Residue-level contacts at the interface:
Residue I96 in chain A contacts residue Q57 in chain B (closest heavy-atom distance 3.3 Å).
Residue R46 in chain A contacts residue Q295 in chain B (closest heavy-atom distance 2.7 Å).
Residue Y111 in chain A is in contact with residue N112 in chain B (closest heavy-atom distance 3.2 Å).
Residue V85 in chain A contacts residue K10 in chain B (closest heavy-atom distance 3.1 Å).
Residue K99 in chain A interacts with residue Y59 in chain B (closest heavy-atom distance 3.0 Å).
Residue M71 in chain A interacts with residue L56 in chain B (closest heavy-atom distance 3.3 Å).
Residue V68 in chain A is in contact with residue Q57 in chain B (closest heavy-atom distance 3.3 Å).
Residue M110 in chain A contacts residue G111 in chain B (closest heavy-atom distance 2.7 Å).
Residue R52 in chain A contacts residue D238 in chain B (closest heavy-atom distance 2.8 Å).
Residue C83 in chain A interacts with residue R41 in chain B (closest heavy-atom distance 2.9 Å).
Residue D88 in chain A interacts with residue S8 in chain B (closest heavy-atom distance 3.0 Å).
Residue I70 in chain A is in contact with residue L56 in chain B (closest heavy-atom distance 3.2 Å).
Residue I96 in chain A contacts residue L55 in chain B (closest heavy-atom distance 3.4 Å).
Residue D88 in chain A contacts residue K329 in chain B (closest heavy-atom distance 3.3 Å).
Residue L101 in chain A interacts with residue V60 in chain B (closest heavy-atom distance 2.8 Å).
Residue N102 in chain A interacts with residue R94 in chain B (closest heavy-atom distance 2.9 Å).
Residue E59 in chain A contacts residue R122 in chain B (closest heavy-atom distance 2.6 Å).
Residue Q66 in chain A contacts residue P82 in chain B (closest heavy-atom distance 3.0 Å).
Residue W60 in chain A contacts residue S26 in chain B (closest heavy-atom distance 3.3 Å).
Residue T100 in chain A is in contact with residue V60 in chain B (closest heavy-atom distance 3.4 Å).
Residue K39 in chain A interacts with residue D316 in chain B (closest heavy-atom distance 3.3 Å).
Residue D88 in chain A interacts with residue K10 in chain B (closest heavy-atom distance 3.1 Å).
Residue M41 in chain A is in contact with residue M257 in chain B (closest heavy-atom distance 3.0 Å).
Residue K577 in chain A is in contact with residue V153 in chain B (closest heavy-atom distance 3.4 Å).
Residue R63 in chain A is in contact with residue Y75 in chain B (closest heavy-atom distance 3.3 Å).
Residue N57 in chain A contacts residue R341 in chain B (closest heavy-atom distance 2.9 Å).
Residue S87 in chain A contacts residue N7 in chain B (closest heavy-atom distance 3.3 Å).
Residue P67 in chain A contacts residue D30 in chain B (closest heavy-atom distance 2.8 Å).
Residue T53 in chain A interacts with residue W294 in chain B (closest heavy-atom distance 3.1 Å).
Residue Q94 in chain A interacts with residue I53 in chain B (closest heavy-atom distance 2.7 Å).
Residue K39 in chain A interacts with residue E315 in chain B (closest heavy-atom distance 2.7 Å).
Residue R34 in chain A is in contact with residue I273 in chain B (closest heavy-atom distance 2.5 Å).
Residue V104 in chain A interacts with residue H106 in chain B (closest heavy-atom distance 3.3 Å).
Residue T86 in chain A is in contact with residue K10 in chain B (closest heavy-atom distance 3.0 Å).
Residue K99 in chain A contacts residue V60 in chain B (closest heavy-atom distance 2.7 Å).
Residue R63 in chain A contacts residue H25 in chain B (closest heavy-atom distance 3.2 Å).
Residue H69 in chain A contacts residue Q57 in chain B (closest heavy-atom distance 2.7 Å).
Residue N45 in chain A interacts with residue D238 in chain B (closest heavy-atom distance 2.9 Å).
Residue K99 in chain A interacts with residue M101 in chain B (closest heavy-atom distance 2.8 Å).
Residue T86 in chain A is in contact with residue L9 in chain B (closest heavy-atom distance 3.3 Å).
Residue Y111 in chain A contacts residue K132 in chain B (closest heavy-atom distance 3.1 Å).
Residue I96 in chain A contacts residue L56 in chain B (closest heavy-atom distance 3.0 Å).
Residue Q94 in chain A is in contact with residue L55 in chain B (closest heavy-atom distance 3.1 Å).
Residue K99 in chain A contacts residue S58 in chain B (closest heavy-atom distance 2.9 Å).
Residue S112 in chain A interacts with residue D133 in chain B (closest heavy-atom distance 3.0 Å).
Residue L98 in chain A interacts with residue S58 in chain B (closest heavy-atom distance 3.0 Å).
Residue T53 in chain A contacts residue F293 in chain B (closest heavy-atom distance 3.4 Å).
Residue L101 in chain A contacts residue A62 in chain B (closest heavy-atom distance 3.0 Å).
Residue S114 in chain A contacts residue H216 in chain B (closest heavy-atom distance 3.1 Å).
Residue K48 in chain A interacts with residue D238 in chain B (closest heavy-atom distance 3.2 Å).
Residue N45 in chain A interacts with residue L236 in chain B (closest heavy-atom distance 2.8 Å).
Residue S84 in chain A interacts with residue D12 in chain B (closest heavy-atom distance 3.0 Å).
Residue P67 in chain A is in contact with residue I99 in chain B (closest heavy-atom distance 3.4 Å).
Residue S87 in chain A is in contact with residue S8 in chain B (closest heavy-atom distance 3.3 Å).
Residue I49 in chain A contacts residue G237 in chain B (closest heavy-atom distance 3.2 Å).
Residue R64 in chain A contacts residue K27 in chain B (closest heavy-atom distance 2.8 Å).
Residue V104 in chain A contacts residue R90 in chain B (closest heavy-atom distance 2.9 Å).
Residue M41 in chain A is in contact with residue K253 in chain B (closest heavy-atom distance 3.2 Å).
Residue Q66 in chain A contacts residue S80 in chain B (closest heavy-atom distance 2.9 Å).
Residue N45 in chain A contacts residue G237 in chain B (closest heavy-atom distance 3.4 Å).

Sequence of chain B:
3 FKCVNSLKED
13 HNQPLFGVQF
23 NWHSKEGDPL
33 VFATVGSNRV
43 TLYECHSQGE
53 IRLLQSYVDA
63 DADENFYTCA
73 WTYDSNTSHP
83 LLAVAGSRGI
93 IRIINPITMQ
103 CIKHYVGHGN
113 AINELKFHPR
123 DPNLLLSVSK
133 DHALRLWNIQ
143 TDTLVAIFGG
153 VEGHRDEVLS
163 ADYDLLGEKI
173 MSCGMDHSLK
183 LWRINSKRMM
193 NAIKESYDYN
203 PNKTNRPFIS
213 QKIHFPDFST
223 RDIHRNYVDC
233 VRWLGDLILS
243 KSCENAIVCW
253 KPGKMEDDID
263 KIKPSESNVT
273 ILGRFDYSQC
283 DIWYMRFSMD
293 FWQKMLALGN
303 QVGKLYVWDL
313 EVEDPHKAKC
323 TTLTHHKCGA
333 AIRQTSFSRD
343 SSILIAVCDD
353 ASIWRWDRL

These two protein chains interact to form a complex.

Sequence of chain A:
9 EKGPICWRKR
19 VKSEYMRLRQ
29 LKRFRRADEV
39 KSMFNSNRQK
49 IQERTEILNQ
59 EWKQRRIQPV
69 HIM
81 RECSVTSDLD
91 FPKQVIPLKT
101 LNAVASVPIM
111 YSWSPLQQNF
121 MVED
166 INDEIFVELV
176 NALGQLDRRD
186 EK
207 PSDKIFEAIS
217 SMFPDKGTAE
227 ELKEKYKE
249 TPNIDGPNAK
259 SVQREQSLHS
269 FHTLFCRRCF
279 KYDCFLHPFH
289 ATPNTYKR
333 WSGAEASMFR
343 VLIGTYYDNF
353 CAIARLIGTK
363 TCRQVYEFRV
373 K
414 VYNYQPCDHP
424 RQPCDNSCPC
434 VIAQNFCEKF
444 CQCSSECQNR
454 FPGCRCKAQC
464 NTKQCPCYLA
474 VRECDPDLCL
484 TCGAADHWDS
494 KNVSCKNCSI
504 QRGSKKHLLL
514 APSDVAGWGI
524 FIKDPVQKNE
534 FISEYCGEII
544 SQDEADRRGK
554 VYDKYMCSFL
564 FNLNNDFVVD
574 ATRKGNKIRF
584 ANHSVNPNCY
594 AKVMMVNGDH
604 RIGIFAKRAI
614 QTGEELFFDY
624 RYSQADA